Sequence of protein 2:
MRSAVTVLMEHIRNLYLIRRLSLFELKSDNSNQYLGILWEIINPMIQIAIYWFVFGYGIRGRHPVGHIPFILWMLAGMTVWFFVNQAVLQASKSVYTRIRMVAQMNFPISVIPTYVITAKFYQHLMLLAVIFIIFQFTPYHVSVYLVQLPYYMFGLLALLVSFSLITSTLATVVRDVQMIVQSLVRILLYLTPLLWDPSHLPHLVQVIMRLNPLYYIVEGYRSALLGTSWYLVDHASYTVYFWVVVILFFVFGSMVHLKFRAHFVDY

Contacts between the two chains:
Residue L47 in protein 2 interacts with residue V186 in protein 1 (closest heavy-atom distance 3.7 Å).
Residue R198 in protein 2 interacts with residue W93 in protein 1 (closest heavy-atom distance 4.5 Å).
Residue V186 in protein 2 contacts residue Y46 in protein 1 (closest heavy-atom distance 3.8 Å).
Residue Q45 in protein 2 contacts residue R187 in protein 1 (closest heavy-atom distance 3.4 Å).
Residue Y46 in protein 2 interacts with residue M191 in protein 1 (closest heavy-atom distance 4.8 Å).
Residue R198 in protein 2 contacts residue I62 in protein 1 (closest heavy-atom distance 4.9 Å).
Residue M191 in protein 2 interacts with residue Y46 in protein 1 (closest heavy-atom distance 4.8 Å).
Residue V66 in protein 2 interacts with residue Y202 in protein 1 (closest heavy-atom distance 4.0 Å).
Residue Y202 in protein 2 interacts with residue F67 in protein 1 (closest heavy-atom distance 4.9 Å).
Residue I192 in protein 2 interacts with residue W51 in protein 1 (closest heavy-atom distance 3.6 Å).
Residue R198 in protein 2 is in contact with residue Y63 in protein 1 (closest heavy-atom distance 4.2 Å).
Residue M191 in protein 2 interacts with residue N55 in protein 1 (closest heavy-atom distance 4.4 Å).
Residue Y46 in protein 2 interacts with residue V186 in protein 1 (closest heavy-atom distance 3.9 Å).
Residue I62 in protein 2 interacts with residue S195 in protein 1 (closest heavy-atom distance 4.9 Å).
Residue N55 in protein 2 interacts with residue M191 in protein 1 (closest heavy-atom distance 4.4 Å).
Residue Y63 in protein 2 is in contact with residue Y202 in protein 1 (closest heavy-atom distance 3.9 Å).
Residue I62 in protein 2 interacts with residue Y202 in protein 1 (closest heavy-atom distance 3.6 Å).
Residue D188 in protein 2 contacts residue L47 in protein 1 (closest heavy-atom distance 3.2 Å).
Residue Y46 in protein 2 is in contact with residue R187 in protein 1 (closest heavy-atom distance 3.5 Å).
Residue Y46 in protein 2 interacts with residue D188 in protein 1 (closest heavy-atom distance 3.2 Å).
Residue W93 in protein 2 interacts with residue R198 in protein 1 (closest heavy-atom distance 4.4 Å).
Residue Y202 in protein 2 interacts with residue Y63 in protein 1 (closest heavy-atom distance 3.9 Å).
Residue S195 in protein 2 is in contact with residue I58 in protein 1 (closest heavy-atom distance 4.8 Å).
Residue Y202 in protein 2 contacts residue V66 in protein 1 (closest heavy-atom distance 4.0 Å).
Residue Q194 in protein 2 interacts with residue N55 in protein 1 (closest heavy-atom distance 2.7 Å).
Residue V66 in protein 2 interacts with residue W208 in protein 1 (closest heavy-atom distance 4.8 Å).
Residue R187 in protein 2 interacts with residue Y46 in protein 1 (closest heavy-atom distance 3.5 Å).
Residue R187 in protein 2 is in contact with residue Q45 in protein 1 (closest heavy-atom distance 3.0 Å).
Residue I62 in protein 2 is in contact with residue I199 in protein 1 (closest heavy-atom distance 4.2 Å).
Residue Y202 in protein 2 contacts residue I62 in protein 1 (closest heavy-atom distance 3.6 Å).
Residue W51 in protein 2 is in contact with residue D188 in protein 1 (closest heavy-atom distance 3.5 Å).
Residue I62 in protein 2 interacts with residue R198 in protein 1 (closest heavy-atom distance 4.9 Å).
Residue M191 in protein 2 interacts with residue W51 in protein 1 (closest heavy-atom distance 3.9 Å).
Residue W208 in protein 2 interacts with residue V66 in protein 1 (closest heavy-atom distance 4.8 Å).
Residue W51 in protein 2 contacts residue M191 in protein 1 (closest heavy-atom distance 4.0 Å).
Residue N55 in protein 2 contacts residue Q194 in protein 1 (closest heavy-atom distance 2.7 Å).
Residue V186 in protein 2 is in contact with residue L47 in protein 1 (closest heavy-atom distance 3.6 Å).
Residue I199 in protein 2 is in contact with residue I62 in protein 1 (closest heavy-atom distance 4.1 Å).
Residue S195 in protein 2 is in contact with residue I62 in protein 1 (closest heavy-atom distance 4.8 Å).
Residue Q59 in protein 2 contacts residue R198 in protein 1 (closest heavy-atom distance 2.7 Å).
Residue I58 in protein 2 contacts residue S195 in protein 1 (closest heavy-atom distance 4.8 Å).
Residue F67 in protein 2 contacts residue F67 in protein 1 (closest heavy-atom distance 4.1 Å).
Residue G48 in protein 2 interacts with residue D188 in protein 1 (closest heavy-atom distance 4.8 Å).
Residue R198 in protein 2 contacts residue Q59 in protein 1 (closest heavy-atom distance 2.7 Å).
Residue D188 in protein 2 interacts with residue Y46 in protein 1 (closest heavy-atom distance 3.1 Å).
Residue S195 in protein 2 is in contact with residue N55 in protein 1 (closest heavy-atom distance 3.6 Å).
Residue Y202 in protein 2 is in contact with residue Y202 in protein 1 (closest heavy-atom distance 4.7 Å).
Residue L47 in protein 2 contacts residue D188 in protein 1 (closest heavy-atom distance 3.3 Å).
Residue W51 in protein 2 contacts residue I192 in protein 1 (closest heavy-atom distance 3.7 Å).
Residue Y63 in protein 2 contacts residue R198 in protein 1 (closest heavy-atom distance 4.1 Å).
Residue F67 in protein 2 contacts residue Y202 in protein 1 (closest heavy-atom distance 4.9 Å).
Residue D188 in protein 2 interacts with residue W51 in protein 1 (closest heavy-atom distance 3.4 Å).
Residue N55 in protein 2 interacts with residue S195 in protein 1 (closest heavy-atom distance 3.7 Å).
Residue D188 in protein 2 interacts with residue G48 in protein 1 (closest heavy-atom distance 4.7 Å).

Sequence of protein 1:
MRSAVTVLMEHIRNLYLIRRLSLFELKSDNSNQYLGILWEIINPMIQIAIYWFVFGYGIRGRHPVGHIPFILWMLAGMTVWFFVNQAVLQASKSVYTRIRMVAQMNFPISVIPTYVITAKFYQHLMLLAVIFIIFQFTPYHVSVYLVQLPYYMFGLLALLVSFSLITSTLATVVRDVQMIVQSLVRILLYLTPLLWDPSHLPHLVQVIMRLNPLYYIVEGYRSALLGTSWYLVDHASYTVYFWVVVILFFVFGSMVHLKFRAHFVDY

The following describes two proteins that form a bound complex.